Residue-level contacts at the interface:
Residue V33 in protein 1 contacts residue F42 in protein 2 (closest heavy-atom distance 3.5 Å).
Residue W26 in protein 1 is in contact with residue F42 in protein 2 (closest heavy-atom distance 4.0 Å).
Residue Q15 in protein 1 is in contact with residue V31 in protein 2 (closest heavy-atom distance 3.9 Å).
Residue T19 in protein 1 interacts with residue V31 in protein 2 (closest heavy-atom distance 4.6 Å).
Residue V30 in protein 1 is in contact with residue F42 in protein 2 (closest heavy-atom distance 4.7 Å).
Residue I22 in protein 1 interacts with residue A35 in protein 2 (closest heavy-atom distance 3.6 Å).
Residue D5 in protein 1 contacts residue E20 in protein 2 (closest heavy-atom distance 3.9 Å).
Residue A18 in protein 1 is in contact with residue I32 in protein 2 (closest heavy-atom distance 3.6 Å).
Residue A7 in protein 1 contacts residue Y21 in protein 2 (closest heavy-atom distance 3.2 Å).
Residue V29 in protein 1 is in contact with residue I39 in protein 2 (closest heavy-atom distance 4.0 Å).
Residue W26 in protein 1 is in contact with residue G38 in protein 2 (closest heavy-atom distance 3.9 Å).
Residue W26 in protein 1 is in contact with residue A35 in protein 2 (closest heavy-atom distance 4.6 Å).
Residue K40 in protein 1 contacts residue T46 in protein 2 (closest heavy-atom distance 4.3 Å).
Residue V33 in protein 1 is in contact with residue T46 in protein 2 (closest heavy-atom distance 3.5 Å).
Residue Q15 in protein 1 interacts with residue M28 in protein 2 (closest heavy-atom distance 4.3 Å).
Residue F11 in protein 1 is in contact with residue A25 in protein 2 (closest heavy-atom distance 4.2 Å).
Residue L14 in protein 1 contacts residue M28 in protein 2 (closest heavy-atom distance 4.2 Å).
Residue K40 in protein 1 interacts with residue S50 in protein 2 (closest heavy-atom distance 2.8 Å).
Residue I37 in protein 1 is in contact with residue S50 in protein 2 (closest heavy-atom distance 3.3 Å).
Residue L41 in protein 1 is in contact with residue S50 in protein 2 (closest heavy-atom distance 3.8 Å).
Residue I37 in protein 1 interacts with residue T46 in protein 2 (closest heavy-atom distance 3.5 Å).
Residue Q15 in protein 1 is in contact with residue Y24 in protein 2 (closest heavy-atom distance 4.8 Å).
Residue A18 in protein 1 interacts with residue M28 in protein 2 (closest heavy-atom distance 4.5 Å).
Residue F11 in protein 1 contacts residue Y21 in protein 2 (closest heavy-atom distance 3.4 Å).
Residue F11 in protein 1 is in contact with residue Y24 in protein 2 (closest heavy-atom distance 3.7 Å).
Residue I22 in protein 1 contacts residue I32 in protein 2 (closest heavy-atom distance 4.4 Å).
Residue I22 in protein 1 contacts residue V31 in protein 2 (closest heavy-atom distance 3.6 Å).
Residue I37 in protein 1 is in contact with residue S47 in protein 2 (closest heavy-atom distance 4.4 Å).
Residue Q15 in protein 1 contacts residue A27 in protein 2 (closest heavy-atom distance 4.3 Å).
Residue V29 in protein 1 is in contact with residue K43 in protein 2 (closest heavy-atom distance 4.1 Å).
Residue V29 in protein 1 interacts with residue F42 in protein 2 (closest heavy-atom distance 4.4 Å).
Residue K8 in protein 1 is in contact with residue Y24 in protein 2 (closest heavy-atom distance 3.4 Å).
Residue K40 in protein 1 contacts residue S47 in protein 2 (closest heavy-atom distance 3.1 Å).
Residue A25 in protein 1 contacts residue I39 in protein 2 (closest heavy-atom distance 4.3 Å).
Residue K44 in protein 1 contacts residue S50 in protein 2 (closest heavy-atom distance 4.4 Å).
Residue V33 in protein 1 interacts with residue K43 in protein 2 (closest heavy-atom distance 4.0 Å).
Residue W26 in protein 1 contacts residue I39 in protein 2 (closest heavy-atom distance 4.0 Å).
Residue F11 in protein 1 contacts residue M28 in protein 2 (closest heavy-atom distance 4.9 Å).

These two protein chains interact to form a complex.

Sequence of protein 1:
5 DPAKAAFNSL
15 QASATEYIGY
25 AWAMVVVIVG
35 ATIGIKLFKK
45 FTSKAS

Sequence of protein 2:
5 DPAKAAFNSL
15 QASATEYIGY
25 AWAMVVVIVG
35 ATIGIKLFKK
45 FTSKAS